Interface contacts:
Residue V40 in chain A is in contact with residue N132 in chain B (closest heavy-atom distance 3.9 Å).
Residue I39 in chain A is in contact with residue N132 in chain B (closest heavy-atom distance 3.3 Å).
Residue F23 in chain A contacts residue Y138 in chain B (closest heavy-atom distance 3.5 Å).
Residue Q236 in chain A is in contact with residue I95 in chain B (closest heavy-atom distance 4.3 Å).
Residue D33 in chain A interacts with residue M136 in chain B (closest heavy-atom distance 4.8 Å).
Residue E66 in chain A is in contact with residue Y138 in chain B (closest heavy-atom distance 3.2 Å).
Residue R254 in chain A is in contact with residue Y94 in chain B (closest heavy-atom distance 3.9 Å).
Residue W26 in chain A interacts with residue M136 in chain B (closest heavy-atom distance 2.8 Å).
Residue S158 in chain A interacts with residue Y94 in chain B (closest heavy-atom distance 4.7 Å).
Residue F203 in chain A is in contact with residue A123 in chain B (closest heavy-atom distance 3.6 Å).
Residue A63 in chain A interacts with residue Y138 in chain B (closest heavy-atom distance 3.7 Å).
Residue F56 in chain A is in contact with residue M136 in chain B (closest heavy-atom distance 3.5 Å).
Residue L49 in chain A is in contact with residue N132 in chain B (closest heavy-atom distance 4.2 Å).
Residue N209 in chain A contacts residue K122 in chain B (closest heavy-atom distance 4.3 Å).
Residue G29 in chain A is in contact with residue A135 in chain B (closest heavy-atom distance 4.8 Å).
Residue Q55 in chain A is in contact with residue K143 in chain B (closest heavy-atom distance 3.5 Å).
Residue A30 in chain A is in contact with residue A135 in chain B (closest heavy-atom distance 4.2 Å).
Residue F306 in chain A interacts with residue T93 in chain B (closest heavy-atom distance 3.5 Å).
Residue Q169 in chain A is in contact with residue Y94 in chain B (closest heavy-atom distance 3.5 Å).
Residue L34 in chain A contacts residue A135 in chain B (closest heavy-atom distance 3.8 Å).
Residue M37 in chain A interacts with residue N132 in chain B (closest heavy-atom distance 3.8 Å).
Residue E232 in chain A contacts residue Y94 in chain B (closest heavy-atom distance 3.5 Å).
Residue G300 in chain A contacts residue P106 in chain B (closest heavy-atom distance 4.0 Å).
Residue W26 in chain A interacts with residue P137 in chain B (closest heavy-atom distance 3.8 Å).
Residue D36 in chain A interacts with residue N132 in chain B (closest heavy-atom distance 4.0 Å).
Residue I160 in chain A interacts with residue T93 in chain B (closest heavy-atom distance 3.6 Å).
Residue A30 in chain A interacts with residue M136 in chain B (closest heavy-atom distance 5.0 Å).
Residue T59 in chain A contacts residue P137 in chain B (closest heavy-atom distance 3.7 Å).
Residue F38 in chain A is in contact with residue N132 in chain B (closest heavy-atom distance 3.3 Å).
Residue D36 in chain A contacts residue F131 in chain B (closest heavy-atom distance 4.6 Å).
Residue Q307 in chain A contacts residue Y94 in chain B (closest heavy-atom distance 3.7 Å).
Residue F56 in chain A contacts residue A135 in chain B (closest heavy-atom distance 3.9 Å).
Residue Q307 in chain A interacts with residue T93 in chain B (closest heavy-atom distance 3.5 Å).
Residue L49 in chain A interacts with residue T134 in chain B (closest heavy-atom distance 4.9 Å).
Residue Q55 in chain A interacts with residue P137 in chain B (closest heavy-atom distance 3.8 Å).
Residue F56 in chain A interacts with residue Y138 in chain B (closest heavy-atom distance 5.0 Å).
Residue H214 in chain A is in contact with residue K122 in chain B (closest heavy-atom distance 3.6 Å).
Residue T211 in chain A is in contact with residue K122 in chain B (closest heavy-atom distance 3.7 Å).
Residue I160 in chain A interacts with residue Y94 in chain B (closest heavy-atom distance 4.5 Å).
Residue D33 in chain A contacts residue A135 in chain B (closest heavy-atom distance 3.5 Å).
Residue D36 in chain A is in contact with residue R133 in chain B (closest heavy-atom distance 3.1 Å).
Residue Q236 in chain A interacts with residue Y94 in chain B (closest heavy-atom distance 3.6 Å).
Residue S159 in chain A is in contact with residue Y94 in chain B (closest heavy-atom distance 3.3 Å).
Residue Q161 in chain A is in contact with residue Y94 in chain B (closest heavy-atom distance 3.5 Å).
Residue W26 in chain A interacts with residue Y138 in chain B (closest heavy-atom distance 3.6 Å).
Residue R228 in chain A interacts with residue W98 in chain B (closest heavy-atom distance 4.8 Å).
Residue R116 in chain A interacts with residue R133 in chain B (closest heavy-atom distance 3.8 Å).
Residue D33 in chain A interacts with residue R133 in chain B (closest heavy-atom distance 3.5 Å).
Residue D33 in chain A is in contact with residue T134 in chain B (closest heavy-atom distance 4.0 Å).
Residue F203 in chain A contacts residue L125 in chain B (closest heavy-atom distance 3.6 Å).
Residue F56 in chain A interacts with residue P137 in chain B (closest heavy-atom distance 3.7 Å).
Residue S159 in chain A interacts with residue T93 in chain B (closest heavy-atom distance 4.1 Å).
Residue T59 in chain A contacts residue Y138 in chain B (closest heavy-atom distance 3.0 Å).
Residue A52 in chain A interacts with residue T134 in chain B (closest heavy-atom distance 3.7 Å).
Residue M37 in chain A interacts with residue F131 in chain B (closest heavy-atom distance 4.8 Å).
Residue E232 in chain A is in contact with residue I95 in chain B (closest heavy-atom distance 3.2 Å).
Residue G164 in chain A is in contact with residue Y94 in chain B (closest heavy-atom distance 4.8 Å).
Residue E232 in chain A contacts residue S96 in chain B (closest heavy-atom distance 3.5 Å).
Residue W26 in chain A is in contact with residue G139 in chain B (closest heavy-atom distance 5.0 Å).
Residue E62 in chain A contacts residue Y138 in chain B (closest heavy-atom distance 4.2 Å).

Sequence of chain B:
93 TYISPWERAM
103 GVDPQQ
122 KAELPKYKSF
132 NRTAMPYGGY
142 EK

This data describes a binding interaction between two proteins.

Sequence of chain A:
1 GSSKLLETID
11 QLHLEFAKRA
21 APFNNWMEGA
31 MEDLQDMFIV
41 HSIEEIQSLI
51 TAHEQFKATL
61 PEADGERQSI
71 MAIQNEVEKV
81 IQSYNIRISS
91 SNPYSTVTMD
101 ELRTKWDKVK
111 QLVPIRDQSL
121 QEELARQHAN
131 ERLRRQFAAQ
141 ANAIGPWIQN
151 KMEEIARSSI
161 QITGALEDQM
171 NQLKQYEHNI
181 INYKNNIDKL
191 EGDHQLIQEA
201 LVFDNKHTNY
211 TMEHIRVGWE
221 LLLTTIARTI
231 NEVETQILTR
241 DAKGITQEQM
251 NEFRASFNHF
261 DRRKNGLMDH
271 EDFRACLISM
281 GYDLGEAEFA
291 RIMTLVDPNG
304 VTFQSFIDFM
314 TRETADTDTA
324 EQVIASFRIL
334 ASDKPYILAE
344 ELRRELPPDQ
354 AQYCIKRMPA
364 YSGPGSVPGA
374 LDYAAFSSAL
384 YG